Sequence of chain B:
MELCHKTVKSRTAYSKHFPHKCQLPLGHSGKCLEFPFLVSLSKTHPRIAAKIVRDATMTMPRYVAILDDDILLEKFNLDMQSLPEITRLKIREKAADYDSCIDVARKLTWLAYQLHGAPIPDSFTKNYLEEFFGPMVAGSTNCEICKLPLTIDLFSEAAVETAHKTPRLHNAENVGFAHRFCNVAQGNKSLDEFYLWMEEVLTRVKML

Interface contacts:
Residue W216 in chain B interacts with residue M217 in chain A (closest heavy-atom distance 3.5 Å).
Residue V203 in chain B is in contact with residue A204 in chain A (closest heavy-atom distance 5.0 Å).
Residue E218 in chain B interacts with residue L221 in chain A (closest heavy-atom distance 3.9 Å).
Residue F200 in chain B contacts residue N207 in chain A (closest heavy-atom distance 4.6 Å).
Residue F213 in chain B contacts residue W216 in chain A (closest heavy-atom distance 4.1 Å).
Residue I159 in chain B interacts with residue W216 in chain A (closest heavy-atom distance 4.3 Å).
Residue R223 in chain B contacts residue K161 in chain A (closest heavy-atom distance 4.0 Å).
Residue Y214 in chain B interacts with residue V224 in chain A (closest heavy-atom distance 3.7 Å).
Residue L221 in chain B is in contact with residue M217 in chain A (closest heavy-atom distance 3.9 Å).
Residue F200 in chain B interacts with residue K208 in chain A (closest heavy-atom distance 3.4 Å).
Residue V220 in chain B contacts residue Y214 in chain A (closest heavy-atom distance 3.8 Å).
Residue V224 in chain B interacts with residue I159 in chain A (closest heavy-atom distance 4.7 Å).
Residue G206 in chain B contacts residue F200 in chain A (closest heavy-atom distance 4.3 Å).
Residue M217 in chain B contacts residue W216 in chain A (closest heavy-atom distance 3.8 Å).
Residue C201 in chain B interacts with residue W216 in chain A (closest heavy-atom distance 3.8 Å).
Residue C160 in chain B contacts residue V220 in chain A (closest heavy-atom distance 4.4 Å).
Residue Q205 in chain B contacts residue F200 in chain A (closest heavy-atom distance 3.4 Å).
Residue L162 in chain B contacts residue R223 in chain A (closest heavy-atom distance 3.6 Å).
Residue A204 in chain B interacts with residue W216 in chain A (closest heavy-atom distance 4.1 Å).
Residue V220 in chain B is in contact with residue I159 in chain A (closest heavy-atom distance 3.7 Å).
Residue Y214 in chain B interacts with residue V220 in chain A (closest heavy-atom distance 3.7 Å).
Residue L221 in chain B contacts residue Y214 in chain A (closest heavy-atom distance 3.8 Å).
Residue E218 in chain B is in contact with residue K225 in chain A (closest heavy-atom distance 2.9 Å).
Residue A204 in chain B contacts residue A204 in chain A (closest heavy-atom distance 3.8 Å).
Residue F200 in chain B contacts residue W216 in chain A (closest heavy-atom distance 3.8 Å).
Residue K208 in chain B is in contact with residue F200 in chain A (closest heavy-atom distance 3.5 Å).
Residue W216 in chain B interacts with residue C201 in chain A (closest heavy-atom distance 3.8 Å).
Residue W216 in chain B interacts with residue F200 in chain A (closest heavy-atom distance 3.9 Å).
Residue F200 in chain B interacts with residue Q205 in chain A (closest heavy-atom distance 3.6 Å).
Residue L221 in chain B is in contact with residue L221 in chain A (closest heavy-atom distance 3.8 Å).
Residue C160 in chain B is in contact with residue R223 in chain A (closest heavy-atom distance 3.0 Å).
Residue R223 in chain B is in contact with residue L162 in chain A (closest heavy-atom distance 3.5 Å).
Residue M217 in chain B interacts with residue M217 in chain A (closest heavy-atom distance 3.9 Å).
Residue W216 in chain B is in contact with residue C160 in chain A (closest heavy-atom distance 4.9 Å).
Residue V224 in chain B contacts residue K161 in chain A (closest heavy-atom distance 4.3 Å).
Residue N207 in chain B is in contact with residue F200 in chain A (closest heavy-atom distance 4.1 Å).
Residue I159 in chain B contacts residue V224 in chain A (closest heavy-atom distance 4.7 Å).
Residue W216 in chain B contacts residue A204 in chain A (closest heavy-atom distance 4.4 Å).
Residue R223 in chain B is in contact with residue C160 in chain A (closest heavy-atom distance 2.9 Å).
Residue K225 in chain B is in contact with residue E218 in chain A (closest heavy-atom distance 3.5 Å).
Residue F200 in chain B contacts residue A204 in chain A (closest heavy-atom distance 3.3 Å).
Residue V224 in chain B interacts with residue Y214 in chain A (closest heavy-atom distance 3.8 Å).
Residue V220 in chain B is in contact with residue M217 in chain A (closest heavy-atom distance 4.0 Å).
Residue F213 in chain B is in contact with residue F200 in chain A (closest heavy-atom distance 3.9 Å).
Residue M217 in chain B is in contact with residue V220 in chain A (closest heavy-atom distance 3.8 Å).
Residue K161 in chain B contacts residue V224 in chain A (closest heavy-atom distance 4.0 Å).
Residue F200 in chain B contacts residue G206 in chain A (closest heavy-atom distance 4.3 Å).
Residue A204 in chain B is in contact with residue F200 in chain A (closest heavy-atom distance 3.3 Å).
Residue V203 in chain B is in contact with residue V203 in chain A (closest heavy-atom distance 4.0 Å).
Residue I159 in chain B contacts residue V220 in chain A (closest heavy-atom distance 3.7 Å).
Residue L221 in chain B contacts residue E218 in chain A (closest heavy-atom distance 3.8 Å).
Residue C160 in chain B is in contact with residue W216 in chain A (closest heavy-atom distance 5.0 Å).
Residue W216 in chain B interacts with residue I159 in chain A (closest heavy-atom distance 4.4 Å).
Residue M217 in chain B interacts with residue L221 in chain A (closest heavy-atom distance 4.0 Å).
Residue F200 in chain B contacts residue F213 in chain A (closest heavy-atom distance 4.1 Å).
Residue W216 in chain B is in contact with residue F213 in chain A (closest heavy-atom distance 4.1 Å).
Residue K161 in chain B is in contact with residue L227 in chain A (closest heavy-atom distance 4.1 Å).
Residue K161 in chain B contacts residue R223 in chain A (closest heavy-atom distance 3.8 Å).
Residue V220 in chain B interacts with residue C160 in chain A (closest heavy-atom distance 4.2 Å).
Residue Y214 in chain B is in contact with residue L221 in chain A (closest heavy-atom distance 3.7 Å).

Sequence of chain A:
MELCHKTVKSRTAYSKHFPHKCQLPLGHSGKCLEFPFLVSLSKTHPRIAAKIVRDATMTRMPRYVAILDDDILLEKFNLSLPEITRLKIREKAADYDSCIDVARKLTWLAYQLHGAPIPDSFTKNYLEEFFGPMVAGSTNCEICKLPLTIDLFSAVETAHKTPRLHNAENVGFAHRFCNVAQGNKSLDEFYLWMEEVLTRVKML

These two protein chains interact to form a complex.